Contacts between the two chains:
Residue G32 in chain A is in contact with residue F54 in chain B (closest heavy-atom distance 4.2 Å).
Residue G32 in chain A contacts residue K19 in chain B (closest heavy-atom distance 3.8 Å).
Residue Y33 in chain A interacts with residue D50 in chain B (closest heavy-atom distance 4.9 Å).
Residue A31 in chain A is in contact with residue K19 in chain B (closest heavy-atom distance 3.8 Å).
Residue W100 in chain A is in contact with residue G53 in chain B (closest heavy-atom distance 4.9 Å).
Residue F93 in chain A interacts with residue G51 in chain B (closest heavy-atom distance 4.6 Å).
Residue W100 in chain A is in contact with residue D50 in chain B (closest heavy-atom distance 4.9 Å).
Residue Y33 in chain A is in contact with residue F54 in chain B (closest heavy-atom distance 4.0 Å).
Residue S98 in chain A contacts residue D50 in chain B (closest heavy-atom distance 4.1 Å).
Residue Y33 in chain A contacts residue D52 in chain B (closest heavy-atom distance 2.4 Å).
Residue F93 in chain A is in contact with residue D52 in chain B (closest heavy-atom distance 3.6 Å).
Residue Y33 in chain A contacts residue K19 in chain B (closest heavy-atom distance 4.4 Å).
Residue F93 in chain A contacts residue D50 in chain B (closest heavy-atom distance 3.7 Å).
Residue W100 in chain A is in contact with residue D52 in chain B (closest heavy-atom distance 4.1 Å).
Residue W100 in chain A contacts residue G51 in chain B (closest heavy-atom distance 3.2 Å).

Sequence of chain A:
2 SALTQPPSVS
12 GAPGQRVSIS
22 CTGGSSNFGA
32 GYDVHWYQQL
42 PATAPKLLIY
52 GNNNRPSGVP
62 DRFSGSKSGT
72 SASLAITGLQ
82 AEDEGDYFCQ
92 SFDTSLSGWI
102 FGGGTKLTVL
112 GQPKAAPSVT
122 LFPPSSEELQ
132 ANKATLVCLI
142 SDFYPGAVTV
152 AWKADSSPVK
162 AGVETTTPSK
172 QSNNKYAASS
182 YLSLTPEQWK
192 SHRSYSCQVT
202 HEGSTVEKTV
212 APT

Sequence of chain B:
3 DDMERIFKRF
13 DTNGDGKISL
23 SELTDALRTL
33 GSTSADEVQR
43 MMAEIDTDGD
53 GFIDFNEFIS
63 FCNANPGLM

This data describes a binding interaction between two proteins.